These two protein chains interact to form a complex.

Contacts between the two chains:
Residue L15 in chain B is in contact with residue E11 in chain A (closest heavy-atom distance 4.0 Å).
Residue L15 in chain B is in contact with residue V12 in chain A (closest heavy-atom distance 4.3 Å).
Residue F83 in chain B is in contact with residue M8 in chain A (closest heavy-atom distance 3.5 Å).
Residue L15 in chain B contacts residue S15 in chain A (closest heavy-atom distance 3.3 Å).
Residue F83 in chain B is in contact with residue W7 in chain A (closest heavy-atom distance 3.3 Å).
Residue R16 in chain B is in contact with residue E11 in chain A (closest heavy-atom distance 4.8 Å).
Residue F83 in chain B is in contact with residue E11 in chain A (closest heavy-atom distance 3.1 Å).

Sequence of chain B:
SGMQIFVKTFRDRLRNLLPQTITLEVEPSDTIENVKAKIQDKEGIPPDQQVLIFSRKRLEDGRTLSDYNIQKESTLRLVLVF

Sequence of chain A:
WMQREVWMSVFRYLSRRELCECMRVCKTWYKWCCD